Sequence of the first protein:
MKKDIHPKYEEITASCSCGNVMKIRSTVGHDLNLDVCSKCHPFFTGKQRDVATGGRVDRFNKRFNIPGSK

Residue-level contacts at the interface:
Residue F113 in the second protein is in contact with residue D31 in the first protein (closest heavy-atom distance 3.1 Å).
Residue E100 in the second protein is in contact with residue I12 in the first protein (closest heavy-atom distance 2.9 Å).
Residue E93 in the second protein contacts residue M1 in the first protein (closest heavy-atom distance 3.5 Å).
Residue G115 in the second protein interacts with residue D31 in the first protein (closest heavy-atom distance 4.0 Å).
Residue Q62 in the second protein contacts residue K2 in the first protein (closest heavy-atom distance 3.2 Å).
Residue R111 in the second protein is in contact with residue L32 in the first protein (closest heavy-atom distance 4.0 Å).
Residue R94 in the second protein is in contact with residue Y9 in the first protein (closest heavy-atom distance 3.9 Å).
Residue G61 in the second protein contacts residue H6 in the first protein (closest heavy-atom distance 3.9 Å).
Residue P138 in the second protein is in contact with residue P7 in the first protein (closest heavy-atom distance 3.6 Å).
Residue R94 in the second protein interacts with residue K2 in the first protein (closest heavy-atom distance 3.3 Å).
Residue V107 in the second protein interacts with residue T27 in the first protein (closest heavy-atom distance 3.5 Å).
Residue R94 in the second protein is in contact with residue H6 in the first protein (closest heavy-atom distance 3.3 Å).
Residue D112 in the second protein is in contact with residue H30 in the first protein (closest heavy-atom distance 4.1 Å).
Residue Q62 in the second protein is in contact with residue H6 in the first protein (closest heavy-atom distance 3.7 Å).
Residue P175 in the second protein interacts with residue H30 in the first protein (closest heavy-atom distance 3.2 Å).
Residue P108 in the second protein is in contact with residue K23 in the first protein (closest heavy-atom distance 3.7 Å).
Residue R111 in the second protein interacts with residue T27 in the first protein (closest heavy-atom distance 4.1 Å).
Residue R111 in the second protein interacts with residue H30 in the first protein (closest heavy-atom distance 3.5 Å).
Residue I103 in the second protein contacts residue R25 in the first protein (closest heavy-atom distance 3.4 Å).
Residue S60 in the second protein interacts with residue H6 in the first protein (closest heavy-atom distance 4.2 Å).
Residue T104 in the second protein contacts residue I24 in the first protein (closest heavy-atom distance 3.5 Å).
Residue T104 in the second protein interacts with residue C18 in the first protein (closest heavy-atom distance 4.0 Å).
Residue K2 in the second protein is in contact with residue T13 in the first protein (closest heavy-atom distance 3.5 Å).
Residue P138 in the second protein contacts residue K8 in the first protein (closest heavy-atom distance 3.9 Å).
Residue F172 in the second protein interacts with residue R25 in the first protein (closest heavy-atom distance 3.6 Å).
Residue K2 in the second protein interacts with residue C16 in the first protein (closest heavy-atom distance 4.0 Å).
Residue I110 in the second protein is in contact with residue H30 in the first protein (closest heavy-atom distance 3.5 Å).
Residue D112 in the second protein interacts with residue L32 in the first protein (closest heavy-atom distance 3.5 Å).
Residue Q62 in the second protein interacts with residue I5 in the first protein (closest heavy-atom distance 3.4 Å).
Residue I103 in the second protein interacts with residue S26 in the first protein (closest heavy-atom distance 4.2 Å).
Residue E97 in the second protein is in contact with residue I12 in the first protein (closest heavy-atom distance 3.3 Å).
Residue Y6 in the second protein contacts residue S17 in the first protein (closest heavy-atom distance 3.4 Å).
Residue E100 in the second protein is in contact with residue C16 in the first protein (closest heavy-atom distance 3.5 Å).
Residue R101 in the second protein interacts with residue E11 in the first protein (closest heavy-atom distance 3.0 Å).
Residue E97 in the second protein interacts with residue T13 in the first protein (closest heavy-atom distance 3.2 Å).
Residue R94 in the second protein contacts residue M1 in the first protein (closest heavy-atom distance 3.1 Å).
Residue P175 in the second protein contacts residue T27 in the first protein (closest heavy-atom distance 3.7 Å).
Residue R101 in the second protein interacts with residue I12 in the first protein (closest heavy-atom distance 3.9 Å).
Residue A58 in the second protein interacts with residue P7 in the first protein (closest heavy-atom distance 4.0 Å).
Residue E100 in the second protein is in contact with residue T13 in the first protein (closest heavy-atom distance 2.9 Å).
Residue V107 in the second protein interacts with residue S26 in the first protein (closest heavy-atom distance 3.9 Å).
Residue R94 in the second protein contacts residue K3 in the first protein (closest heavy-atom distance 3.5 Å).
Residue D173 in the second protein contacts residue S26 in the first protein (closest heavy-atom distance 3.1 Å).
Residue K2 in the second protein interacts with residue S15 in the first protein (closest heavy-atom distance 3.6 Å).
Residue P175 in the second protein interacts with residue D31 in the first protein (closest heavy-atom distance 3.4 Å).
Residue G61 in the second protein is in contact with residue I5 in the first protein (closest heavy-atom distance 3.6 Å).
Residue R91 in the second protein contacts residue M1 in the first protein (closest heavy-atom distance 3.7 Å).
Residue P108 in the second protein interacts with residue T27 in the first protein (closest heavy-atom distance 3.4 Å).
Residue E97 in the second protein is in contact with residue Y9 in the first protein (closest heavy-atom distance 3.3 Å).
Residue P138 in the second protein is in contact with residue E11 in the first protein (closest heavy-atom distance 3.8 Å).
Residue E97 in the second protein contacts residue M1 in the first protein (closest heavy-atom distance 4.0 Å).
Residue P108 in the second protein is in contact with residue I24 in the first protein (closest heavy-atom distance 3.8 Å).
Residue V107 in the second protein is in contact with residue H30 in the first protein (closest heavy-atom distance 3.5 Å).
Residue E97 in the second protein interacts with residue K3 in the first protein (closest heavy-atom distance 3.6 Å).
Residue P108 in the second protein is in contact with residue R25 in the first protein (closest heavy-atom distance 4.0 Å).
Residue T104 in the second protein interacts with residue R25 in the first protein (closest heavy-atom distance 3.8 Å).
Residue F113 in the second protein is in contact with residue H30 in the first protein (closest heavy-atom distance 3.6 Å).
Residue R177 in the second protein interacts with residue D31 in the first protein (closest heavy-atom distance 3.2 Å).
Residue E100 in the second protein is in contact with residue A14 in the first protein (closest heavy-atom distance 4.2 Å).
Residue E139 in the second protein contacts residue P7 in the first protein (closest heavy-atom distance 3.9 Å).

Sequence of the second protein:
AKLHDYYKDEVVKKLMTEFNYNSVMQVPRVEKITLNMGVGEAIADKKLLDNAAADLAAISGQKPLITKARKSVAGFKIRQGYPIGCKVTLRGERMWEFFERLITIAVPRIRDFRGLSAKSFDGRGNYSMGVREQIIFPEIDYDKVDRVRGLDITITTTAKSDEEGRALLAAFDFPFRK

This data describes a binding interaction between two proteins.